This data describes a binding interaction between two proteins.

Sequence of the first protein:
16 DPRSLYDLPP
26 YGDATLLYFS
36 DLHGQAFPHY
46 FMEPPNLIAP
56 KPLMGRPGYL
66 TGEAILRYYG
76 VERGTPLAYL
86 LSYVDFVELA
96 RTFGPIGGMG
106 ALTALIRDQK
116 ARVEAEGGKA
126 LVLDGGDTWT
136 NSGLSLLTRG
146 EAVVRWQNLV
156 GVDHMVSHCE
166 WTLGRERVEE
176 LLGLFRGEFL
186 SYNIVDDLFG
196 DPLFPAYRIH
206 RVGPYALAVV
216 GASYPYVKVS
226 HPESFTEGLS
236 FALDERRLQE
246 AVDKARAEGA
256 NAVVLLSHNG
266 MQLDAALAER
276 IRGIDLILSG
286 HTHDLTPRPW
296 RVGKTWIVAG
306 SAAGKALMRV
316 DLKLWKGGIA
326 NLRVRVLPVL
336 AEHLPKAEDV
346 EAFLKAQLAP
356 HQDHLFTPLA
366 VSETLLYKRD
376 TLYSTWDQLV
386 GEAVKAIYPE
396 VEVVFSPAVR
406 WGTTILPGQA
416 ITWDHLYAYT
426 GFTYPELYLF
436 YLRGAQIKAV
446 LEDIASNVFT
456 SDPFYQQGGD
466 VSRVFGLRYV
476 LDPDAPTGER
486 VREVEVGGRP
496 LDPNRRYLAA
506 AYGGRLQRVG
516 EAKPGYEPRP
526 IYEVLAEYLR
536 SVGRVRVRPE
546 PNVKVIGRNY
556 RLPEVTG

Residue-level contacts at the interface:
Residue H286 in the first protein contacts residue G136 in the second protein (closest heavy-atom distance 2.9 Å).
Residue Y460 in the first protein is in contact with residue S127 in the second protein (closest heavy-atom distance 2.7 Å).
Residue W406 in the first protein contacts residue G136 in the second protein (closest heavy-atom distance 3.2 Å).
Residue S225 in the first protein contacts residue G134 in the second protein (closest heavy-atom distance 3.4 Å).
Residue C164 in the first protein contacts residue C135 in the second protein (closest heavy-atom distance 2.0 Å).
Residue Y221 in the first protein is in contact with residue I51 in the second protein (closest heavy-atom distance 3.7 Å).
Residue D36 in the first protein is in contact with residue G136 in the second protein (closest heavy-atom distance 4.1 Å).
Residue Y429 in the first protein contacts residue C135 in the second protein (closest heavy-atom distance 3.9 Å).
Residue Q462 in the first protein is in contact with residue G133 in the second protein (closest heavy-atom distance 4.0 Å).
Residue D448 in the first protein is in contact with residue T107 in the second protein (closest heavy-atom distance 4.5 Å).
Residue S235 in the first protein interacts with residue E53 in the second protein (closest heavy-atom distance 3.0 Å).
Residue H163 in the first protein is in contact with residue G136 in the second protein (closest heavy-atom distance 3.2 Å).
Residue K223 in the first protein interacts with residue E53 in the second protein (closest heavy-atom distance 3.3 Å).
Residue H226 in the first protein is in contact with residue C135 in the second protein (closest heavy-atom distance 4.5 Å).
Residue D448 in the first protein is in contact with residue V132 in the second protein (closest heavy-atom distance 4.3 Å).
Residue Q462 in the first protein contacts residue I51 in the second protein (closest heavy-atom distance 3.8 Å).
Residue H163 in the first protein is in contact with residue C135 in the second protein (closest heavy-atom distance 3.3 Å).
Residue S225 in the first protein interacts with residue C135 in the second protein (closest heavy-atom distance 3.9 Å).
Residue C164 in the first protein interacts with residue G136 in the second protein (closest heavy-atom distance 3.9 Å).
Residue H288 in the first protein is in contact with residue G136 in the second protein (closest heavy-atom distance 3.6 Å).
Residue G509 in the first protein interacts with residue G133 in the second protein (closest heavy-atom distance 4.1 Å).
Residue K223 in the first protein is in contact with residue S54 in the second protein (closest heavy-atom distance 4.2 Å).
Residue G508 in the first protein interacts with residue G133 in the second protein (closest heavy-atom distance 4.4 Å).
Residue F459 in the first protein interacts with residue I51 in the second protein (closest heavy-atom distance 3.7 Å).
Residue T455 in the first protein contacts residue R129 in the second protein (closest heavy-atom distance 3.7 Å).
Residue V224 in the first protein contacts residue A52 in the second protein (closest heavy-atom distance 3.4 Å).
Residue Q462 in the first protein contacts residue T131 in the second protein (closest heavy-atom distance 3.5 Å).
Residue V224 in the first protein is in contact with residue V132 in the second protein (closest heavy-atom distance 4.4 Å).
Residue N452 in the first protein is in contact with residue T131 in the second protein (closest heavy-atom distance 3.2 Å).
Residue G508 in the first protein contacts residue G134 in the second protein (closest heavy-atom distance 4.2 Å).
Residue D192 in the first protein is in contact with residue R101 in the second protein (closest heavy-atom distance 2.9 Å).
Residue D132 in the first protein is in contact with residue G136 in the second protein (closest heavy-atom distance 3.0 Å).
Residue W406 in the first protein contacts residue C135 in the second protein (closest heavy-atom distance 2.9 Å).
Residue S451 in the first protein contacts residue R129 in the second protein (closest heavy-atom distance 2.9 Å).
Residue Y460 in the first protein contacts residue R129 in the second protein (closest heavy-atom distance 2.8 Å).
Residue R510 in the first protein contacts residue V132 in the second protein (closest heavy-atom distance 3.8 Å).
Residue S225 in the first protein interacts with residue G133 in the second protein (closest heavy-atom distance 3.0 Å).
Residue V224 in the first protein interacts with residue G133 in the second protein (closest heavy-atom distance 3.5 Å).
Residue P220 in the first protein is in contact with residue E53 in the second protein (closest heavy-atom distance 4.4 Å).
Residue H38 in the first protein is in contact with residue G136 in the second protein (closest heavy-atom distance 3.2 Å).
Residue V224 in the first protein contacts residue E53 in the second protein (closest heavy-atom distance 3.4 Å).
Residue G463 in the first protein interacts with residue G134 in the second protein (closest heavy-atom distance 4.2 Å).
Residue L193 in the first protein contacts residue R101 in the second protein (closest heavy-atom distance 3.3 Å).
Residue V224 in the first protein is in contact with residue T131 in the second protein (closest heavy-atom distance 3.5 Å).
Residue R510 in the first protein contacts residue G133 in the second protein (closest heavy-atom distance 4.5 Å).
Residue N452 in the first protein contacts residue I51 in the second protein (closest heavy-atom distance 4.1 Å).
Residue T167 in the first protein interacts with residue C135 in the second protein (closest heavy-atom distance 3.9 Å).
Residue F459 in the first protein is in contact with residue A50 in the second protein (closest heavy-atom distance 3.4 Å).
Residue Y460 in the first protein interacts with residue A50 in the second protein (closest heavy-atom distance 3.4 Å).
Residue Y460 in the first protein is in contact with residue I51 in the second protein (closest heavy-atom distance 3.6 Å).
Residue D448 in the first protein interacts with residue T131 in the second protein (closest heavy-atom distance 3.4 Å).
Residue N452 in the first protein is in contact with residue R129 in the second protein (closest heavy-atom distance 3.5 Å).
Residue V404 in the first protein is in contact with residue G136 in the second protein (closest heavy-atom distance 4.3 Å).
Residue Q461 in the first protein contacts residue I51 in the second protein (closest heavy-atom distance 3.6 Å).
Residue L234 in the first protein contacts residue E53 in the second protein (closest heavy-atom distance 4.0 Å).
Residue F236 in the first protein is in contact with residue E53 in the second protein (closest heavy-atom distance 3.2 Å).
Residue Q462 in the first protein interacts with residue V132 in the second protein (closest heavy-atom distance 4.0 Å).
Residue V404 in the first protein contacts residue C135 in the second protein (closest heavy-atom distance 3.4 Å).
Residue F427 in the first protein contacts residue C135 in the second protein (closest heavy-atom distance 4.4 Å).
Residue A237 in the first protein contacts residue E53 in the second protein (closest heavy-atom distance 3.4 Å).

Sequence of the second protein:
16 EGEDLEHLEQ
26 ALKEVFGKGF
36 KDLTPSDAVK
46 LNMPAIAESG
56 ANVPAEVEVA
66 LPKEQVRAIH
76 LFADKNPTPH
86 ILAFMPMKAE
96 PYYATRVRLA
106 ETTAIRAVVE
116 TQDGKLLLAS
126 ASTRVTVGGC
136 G